Sequence of the second protein:
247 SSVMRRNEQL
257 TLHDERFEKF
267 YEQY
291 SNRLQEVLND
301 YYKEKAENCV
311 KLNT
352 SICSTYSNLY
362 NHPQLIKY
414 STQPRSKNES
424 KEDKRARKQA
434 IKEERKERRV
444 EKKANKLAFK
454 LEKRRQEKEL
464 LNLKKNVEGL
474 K

Sequence of the first protein:
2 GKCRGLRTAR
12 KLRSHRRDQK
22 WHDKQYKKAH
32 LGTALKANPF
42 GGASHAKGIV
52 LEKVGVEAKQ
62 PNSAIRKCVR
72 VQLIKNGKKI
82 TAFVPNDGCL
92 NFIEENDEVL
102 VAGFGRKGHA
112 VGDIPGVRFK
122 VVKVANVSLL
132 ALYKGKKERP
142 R

These two protein chains interact to form a complex.

Interface contacts:
Residue R71 in the first protein is in contact with residue N469 in the second protein (closest heavy-atom distance 3.4 Å).
Residue R71 in the first protein interacts with residue K468 in the second protein (closest heavy-atom distance 4.6 Å).
Residue V55 in the first protein interacts with residue L473 in the second protein (closest heavy-atom distance 4.6 Å).
Residue V55 in the first protein is in contact with residue G472 in the second protein (closest heavy-atom distance 3.7 Å).
Residue L91 in the first protein is in contact with residue K474 in the second protein (closest heavy-atom distance 3.5 Å).
Residue G56 in the first protein contacts residue K474 in the second protein (closest heavy-atom distance 3.6 Å).
Residue V55 in the first protein is in contact with residue K474 in the second protein (closest heavy-atom distance 4.1 Å).
Residue E53 in the first protein contacts residue K474 in the second protein (closest heavy-atom distance 4.8 Å).
Residue K68 in the first protein is in contact with residue K474 in the second protein (closest heavy-atom distance 4.4 Å).
Residue R71 in the first protein interacts with residue E471 in the second protein (closest heavy-atom distance 4.9 Å).
Residue G56 in the first protein is in contact with residue G472 in the second protein (closest heavy-atom distance 3.6 Å).
Residue I66 in the first protein contacts residue L473 in the second protein (closest heavy-atom distance 3.9 Å).
Residue G56 in the first protein interacts with residue L473 in the second protein (closest heavy-atom distance 3.5 Å).
Residue V57 in the first protein is in contact with residue E471 in the second protein (closest heavy-atom distance 4.8 Å).
Residue T82 in the first protein interacts with residue K468 in the second protein (closest heavy-atom distance 3.6 Å).
Residue K80 in the first protein is in contact with residue K468 in the second protein (closest heavy-atom distance 4.7 Å).
Residue V55 in the first protein is in contact with residue E471 in the second protein (closest heavy-atom distance 3.6 Å).
Residue K54 in the first protein is in contact with residue K474 in the second protein (closest heavy-atom distance 3.4 Å).
Residue R71 in the first protein is in contact with residue V470 in the second protein (closest heavy-atom distance 2.8 Å).
Residue V57 in the first protein is in contact with residue G472 in the second protein (closest heavy-atom distance 4.9 Å).